Sequence of the first protein:
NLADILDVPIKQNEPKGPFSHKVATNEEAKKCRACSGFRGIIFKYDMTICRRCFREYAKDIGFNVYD

Sequence of the second protein:
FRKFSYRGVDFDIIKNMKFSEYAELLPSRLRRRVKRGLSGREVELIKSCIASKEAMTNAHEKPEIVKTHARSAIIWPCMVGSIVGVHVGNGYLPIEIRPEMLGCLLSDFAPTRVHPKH

These two protein chains interact to form a complex.

Residue-level contacts at the interface:
Residue G45 in the second protein is in contact with residue K12 in the first protein (closest heavy-atom distance 4.3 Å).
Residue G45 in the second protein interacts with residue I11 in the first protein (closest heavy-atom distance 4.7 Å).
Residue R44 in the second protein contacts residue K12 in the first protein (closest heavy-atom distance 3.9 Å).
Residue K26 in the second protein interacts with residue D8 in the first protein (closest heavy-atom distance 3.8 Å).
Residue L46 in the second protein is in contact with residue V9 in the first protein (closest heavy-atom distance 3.8 Å).
Residue V51 in the second protein interacts with residue I11 in the first protein (closest heavy-atom distance 4.9 Å).
Residue K26 in the second protein contacts residue I6 in the first protein (closest heavy-atom distance 4.5 Å).
Residue G45 in the second protein is in contact with residue P10 in the first protein (closest heavy-atom distance 3.4 Å).
Residue V42 in the second protein contacts residue V9 in the first protein (closest heavy-atom distance 4.4 Å).
Residue F27 in the second protein contacts residue V9 in the first protein (closest heavy-atom distance 3.7 Å).
Residue F27 in the second protein contacts residue I6 in the first protein (closest heavy-atom distance 3.2 Å).
Residue K43 in the second protein interacts with residue P10 in the first protein (closest heavy-atom distance 4.4 Å).
Residue F27 in the second protein interacts with residue D8 in the first protein (closest heavy-atom distance 3.2 Å).
Residue S28 in the second protein interacts with residue D8 in the first protein (closest heavy-atom distance 3.2 Å).
Residue V42 in the second protein interacts with residue P10 in the first protein (closest heavy-atom distance 4.3 Å).
Residue K26 in the second protein contacts residue D5 in the first protein (closest heavy-atom distance 2.6 Å).
Residue L46 in the second protein contacts residue I11 in the first protein (closest heavy-atom distance 3.3 Å).
Residue K55 in the second protein interacts with residue L3 in the first protein (closest heavy-atom distance 3.8 Å).
Residue L46 in the second protein is in contact with residue P10 in the first protein (closest heavy-atom distance 3.8 Å).
Residue L46 in the second protein interacts with residue K12 in the first protein (closest heavy-atom distance 4.0 Å).
Residue F27 in the second protein contacts residue L7 in the first protein (closest heavy-atom distance 4.1 Å).
Residue M25 in the second protein contacts residue I6 in the first protein (closest heavy-atom distance 4.3 Å).